Sequence of the second protein:
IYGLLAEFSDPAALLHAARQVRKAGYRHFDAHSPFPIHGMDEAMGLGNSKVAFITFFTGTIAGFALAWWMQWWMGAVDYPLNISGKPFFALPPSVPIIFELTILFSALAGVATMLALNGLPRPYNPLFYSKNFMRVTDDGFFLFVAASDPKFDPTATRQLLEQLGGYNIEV

This data describes a binding interaction between two proteins.

Sequence of the first protein:
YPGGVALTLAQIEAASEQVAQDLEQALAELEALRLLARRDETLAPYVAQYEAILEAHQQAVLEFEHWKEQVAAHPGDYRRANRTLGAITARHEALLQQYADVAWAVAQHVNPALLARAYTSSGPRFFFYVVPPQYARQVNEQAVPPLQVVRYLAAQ

Contacts between the two chains:
Residue Y101 in the second protein contacts residue R107 in the first protein (closest heavy-atom distance 3.4 Å).
Residue D100 in the second protein interacts with residue R103 in the first protein (closest heavy-atom distance 2.6 Å).
Residue P102 in the second protein contacts residue R107 in the first protein (closest heavy-atom distance 3.2 Å).
Residue D100 in the second protein is in contact with residue Y25 in the first protein (closest heavy-atom distance 4.8 Å).
Residue V99 in the second protein is in contact with residue D101 in the first protein (closest heavy-atom distance 4.9 Å).
Residue V99 in the second protein is in contact with residue R103 in the first protein (closest heavy-atom distance 3.1 Å).
Residue V99 in the second protein contacts residue R107 in the first protein (closest heavy-atom distance 2.9 Å).
Residue A98 in the second protein contacts residue R107 in the first protein (closest heavy-atom distance 2.6 Å).
Residue D100 in the second protein contacts residue R107 in the first protein (closest heavy-atom distance 4.0 Å).
Residue W95 in the second protein interacts with residue R103 in the first protein (closest heavy-atom distance 4.8 Å).
Residue W94 in the second protein is in contact with residue D101 in the first protein (closest heavy-atom distance 4.2 Å).